The following describes two proteins that form a bound complex.

Sequence of the second protein:
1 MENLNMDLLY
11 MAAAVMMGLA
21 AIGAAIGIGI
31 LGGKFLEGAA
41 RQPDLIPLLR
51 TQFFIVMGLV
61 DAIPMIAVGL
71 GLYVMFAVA

Interface contacts:
Residue F35 in the second protein is in contact with residue L36 in the first protein (closest heavy-atom distance 3.4 Å).
Residue F53 in the second protein is in contact with residue F54 in the first protein (closest heavy-atom distance 3.3 Å).
Residue L49 in the second protein is in contact with residue R50 in the first protein (closest heavy-atom distance 4.1 Å).
Residue N5 in the second protein contacts residue M6 in the first protein (closest heavy-atom distance 3.5 Å).
Residue M16 in the second protein is in contact with residue A14 in the first protein (closest heavy-atom distance 3.1 Å).
Residue R50 in the second protein contacts residue L49 in the first protein (closest heavy-atom distance 4.6 Å).
Residue I46 in the second protein interacts with residue R50 in the first protein (closest heavy-atom distance 3.9 Å).
Residue A20 in the second protein interacts with residue I22 in the first protein (closest heavy-atom distance 3.6 Å).
Residue F54 in the second protein contacts residue L36 in the first protein (closest heavy-atom distance 4.6 Å).
Residue L8 in the second protein is in contact with residue Y10 in the first protein (closest heavy-atom distance 3.8 Å).
Residue L4 in the second protein contacts residue D7 in the first protein (closest heavy-atom distance 3.9 Å).
Residue M57 in the second protein interacts with residue M57 in the first protein (closest heavy-atom distance 3.3 Å).
Residue L31 in the second protein contacts residue G29 in the first protein (closest heavy-atom distance 3.8 Å).
Residue M1 in the second protein interacts with residue M6 in the first protein (closest heavy-atom distance 3.2 Å).
Residue M57 in the second protein contacts residue I28 in the first protein (closest heavy-atom distance 4.5 Å).
Residue R50 in the second protein contacts residue F53 in the first protein (closest heavy-atom distance 3.1 Å).
Residue L19 in the second protein contacts residue I22 in the first protein (closest heavy-atom distance 3.8 Å).
Residue L9 in the second protein contacts residue Y10 in the first protein (closest heavy-atom distance 5.0 Å).
Residue M57 in the second protein contacts residue F53 in the first protein (closest heavy-atom distance 3.0 Å).
Residue M65 in the second protein interacts with residue G18 in the first protein (closest heavy-atom distance 4.9 Å).
Residue M1 in the second protein contacts residue E2 in the first protein (closest heavy-atom distance 3.9 Å).
Residue F54 in the second protein contacts residue F53 in the first protein (closest heavy-atom distance 3.1 Å).
Residue L72 in the second protein contacts residue F76 in the first protein (closest heavy-atom distance 4.7 Å).
Residue N5 in the second protein is in contact with residue Y10 in the first protein (closest heavy-atom distance 3.2 Å).
Residue G38 in the second protein interacts with residue E37 in the first protein (closest heavy-atom distance 4.1 Å).
Residue E2 in the second protein contacts residue M6 in the first protein (closest heavy-atom distance 4.6 Å).
Residue M11 in the second protein interacts with residue M11 in the first protein (closest heavy-atom distance 4.2 Å).
Residue R50 in the second protein contacts residue L36 in the first protein (closest heavy-atom distance 4.5 Å).
Residue D61 in the second protein is in contact with residue A25 in the first protein (closest heavy-atom distance 3.9 Å).
Residue L8 in the second protein interacts with residue M11 in the first protein (closest heavy-atom distance 3.5 Å).
Residue F53 in the second protein is in contact with residue F53 in the first protein (closest heavy-atom distance 3.6 Å).
Residue L8 in the second protein is in contact with residue D7 in the first protein (closest heavy-atom distance 3.1 Å).
Residue L4 in the second protein contacts residue L4 in the first protein (closest heavy-atom distance 4.8 Å).
Residue G23 in the second protein interacts with residue I22 in the first protein (closest heavy-atom distance 4.3 Å).
Residue M1 in the second protein interacts with residue N3 in the first protein (closest heavy-atom distance 3.8 Å).
Residue L19 in the second protein interacts with residue L19 in the first protein (closest heavy-atom distance 4.8 Å).
Residue L19 in the second protein interacts with residue G18 in the first protein (closest heavy-atom distance 4.6 Å).
Residue R50 in the second protein contacts residue R50 in the first protein (closest heavy-atom distance 3.7 Å).
Residue D61 in the second protein contacts residue I22 in the first protein (closest heavy-atom distance 4.8 Å).
Residue L8 in the second protein is in contact with residue L8 in the first protein (closest heavy-atom distance 5.0 Å).
Residue A12 in the second protein contacts residue A14 in the first protein (closest heavy-atom distance 4.7 Å).
Residue L4 in the second protein interacts with residue N3 in the first protein (closest heavy-atom distance 4.3 Å).

Sequence of the first protein:
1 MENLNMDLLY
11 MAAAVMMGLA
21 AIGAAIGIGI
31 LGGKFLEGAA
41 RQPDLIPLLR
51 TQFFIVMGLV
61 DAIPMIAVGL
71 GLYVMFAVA